Sequence of chain A:
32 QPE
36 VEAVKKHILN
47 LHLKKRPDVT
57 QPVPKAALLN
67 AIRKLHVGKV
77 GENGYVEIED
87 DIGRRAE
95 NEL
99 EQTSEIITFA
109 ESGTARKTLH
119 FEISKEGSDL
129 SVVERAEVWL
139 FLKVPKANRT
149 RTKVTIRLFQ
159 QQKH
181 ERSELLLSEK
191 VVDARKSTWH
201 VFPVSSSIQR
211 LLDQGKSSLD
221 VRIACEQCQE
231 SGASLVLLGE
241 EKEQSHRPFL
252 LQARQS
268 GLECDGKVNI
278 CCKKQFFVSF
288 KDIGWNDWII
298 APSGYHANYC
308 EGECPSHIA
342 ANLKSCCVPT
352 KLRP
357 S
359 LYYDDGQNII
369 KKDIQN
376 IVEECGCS

Sequence of chain B:
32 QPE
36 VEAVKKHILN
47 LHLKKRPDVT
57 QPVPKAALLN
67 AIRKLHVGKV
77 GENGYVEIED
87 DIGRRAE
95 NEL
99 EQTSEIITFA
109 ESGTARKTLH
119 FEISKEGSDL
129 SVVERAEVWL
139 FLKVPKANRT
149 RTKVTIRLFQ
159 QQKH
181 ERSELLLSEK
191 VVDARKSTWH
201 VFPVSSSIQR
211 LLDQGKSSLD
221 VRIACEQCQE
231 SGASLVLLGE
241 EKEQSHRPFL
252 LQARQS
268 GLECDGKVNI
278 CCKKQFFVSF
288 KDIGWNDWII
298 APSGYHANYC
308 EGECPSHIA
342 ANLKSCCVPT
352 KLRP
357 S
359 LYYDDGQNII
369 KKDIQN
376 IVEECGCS

This data describes a binding interaction between two proteins.

Interface contacts:
Residue E99 in chain B interacts with residue D371 in chain A (closest heavy-atom distance 3.2 Å).
Residue A67 in chain B is in contact with residue F107 in chain A (closest heavy-atom distance 3.5 Å).
Residue S122 in chain B interacts with residue N366 in chain A (closest heavy-atom distance 3.0 Å).
Residue K370 in chain B contacts residue E124 in chain A (closest heavy-atom distance 3.6 Å).
Residue S245 in chain B contacts residue N66 in chain A (closest heavy-atom distance 3.3 Å).
Residue P60 in chain B is in contact with residue R247 in chain A (closest heavy-atom distance 3.5 Å).
Residue W199 in chain B is in contact with residue K70 in chain A (closest heavy-atom distance 3.1 Å).
Residue N366 in chain B is in contact with residue I105 in chain A (closest heavy-atom distance 3.2 Å).
Residue F107 in chain B contacts residue A67 in chain A (closest heavy-atom distance 3.5 Å).
Residue I105 in chain B is in contact with residue Q365 in chain A (closest heavy-atom distance 3.3 Å).
Residue K369 in chain B contacts residue E103 in chain A (closest heavy-atom distance 2.8 Å).
Residue W137 in chain B is in contact with residue L71 in chain A (closest heavy-atom distance 3.3 Å).
Residue V349 in chain B interacts with residue V349 in chain A (closest heavy-atom distance 3.5 Å).
Residue I368 in chain B contacts residue E124 in chain A (closest heavy-atom distance 3.6 Å).
Residue I88 in chain B interacts with residue N95 in chain A (closest heavy-atom distance 3.5 Å).
Residue D371 in chain B contacts residue E99 in chain A (closest heavy-atom distance 3.2 Å).
Residue Q365 in chain B interacts with residue I105 in chain A (closest heavy-atom distance 3.3 Å).
Residue K352 in chain B contacts residue Q373 in chain A (closest heavy-atom distance 3.5 Å).
Residue E103 in chain B interacts with residue V73 in chain A (closest heavy-atom distance 3.3 Å).
Residue I367 in chain B interacts with residue I105 in chain A (closest heavy-atom distance 2.7 Å).
Residue Q373 in chain B is in contact with residue K352 in chain A (closest heavy-atom distance 3.5 Å).
Residue I105 in chain B is in contact with residue I367 in chain A (closest heavy-atom distance 2.7 Å).
Residue E99 in chain B contacts residue Q373 in chain A (closest heavy-atom distance 2.9 Å).
Residue E120 in chain B contacts residue N366 in chain A (closest heavy-atom distance 2.7 Å).
Residue L71 in chain B interacts with residue W137 in chain A (closest heavy-atom distance 3.3 Å).
Residue E310 in chain B contacts residue N343 in chain A (closest heavy-atom distance 3.2 Å).
Residue Q244 in chain B interacts with residue A63 in chain A (closest heavy-atom distance 3.1 Å).
Residue N95 in chain B contacts residue I88 in chain A (closest heavy-atom distance 3.5 Å).
Residue T106 in chain B is in contact with residue Q365 in chain A (closest heavy-atom distance 3.4 Å).
Residue Q365 in chain B interacts with residue T106 in chain A (closest heavy-atom distance 3.4 Å).
Residue E103 in chain B contacts residue K369 in chain A (closest heavy-atom distance 2.8 Å).
Residue N374 in chain B is in contact with residue T351 in chain A (closest heavy-atom distance 2.6 Å).
Residue N66 in chain B contacts residue W199 in chain A (closest heavy-atom distance 3.1 Å).
Residue G309 in chain B contacts residue N343 in chain A (closest heavy-atom distance 3.2 Å).
Residue E103 in chain B interacts with residue I368 in chain A (closest heavy-atom distance 3.3 Å).
Residue N343 in chain B contacts residue G309 in chain A (closest heavy-atom distance 3.2 Å).
Residue N343 in chain B is in contact with residue E310 in chain A (closest heavy-atom distance 3.2 Å).
Residue I105 in chain B is in contact with residue N366 in chain A (closest heavy-atom distance 3.2 Å).
Residue A63 in chain B contacts residue Q244 in chain A (closest heavy-atom distance 3.1 Å).
Residue S122 in chain B contacts residue D362 in chain A (closest heavy-atom distance 2.1 Å).
Residue N366 in chain B contacts residue T106 in chain A (closest heavy-atom distance 2.7 Å).
Residue T351 in chain B is in contact with residue N374 in chain A (closest heavy-atom distance 2.6 Å).
Residue F107 in chain B interacts with residue Q365 in chain A (closest heavy-atom distance 3.0 Å).
Residue D362 in chain B contacts residue S122 in chain A (closest heavy-atom distance 2.1 Å).
Residue E124 in chain B is in contact with residue I368 in chain A (closest heavy-atom distance 3.6 Å).
Residue I367 in chain B contacts residue I104 in chain A (closest heavy-atom distance 3.4 Å).
Residue Q373 in chain B contacts residue E99 in chain A (closest heavy-atom distance 2.9 Å).
Residue C347 in chain B is in contact with residue C347 in chain A (closest heavy-atom distance 2.0 Å).
Residue E124 in chain B is in contact with residue K370 in chain A (closest heavy-atom distance 3.6 Å).
Residue I368 in chain B interacts with residue E103 in chain A (closest heavy-atom distance 3.3 Å).
Residue I104 in chain B is in contact with residue I367 in chain A (closest heavy-atom distance 3.4 Å).
Residue N366 in chain B is in contact with residue E120 in chain A (closest heavy-atom distance 2.7 Å).
Residue Q365 in chain B is in contact with residue F107 in chain A (closest heavy-atom distance 3.0 Å).
Residue W199 in chain B contacts residue N66 in chain A (closest heavy-atom distance 3.1 Å).
Residue K70 in chain B is in contact with residue W199 in chain A (closest heavy-atom distance 3.1 Å).
Residue T106 in chain B contacts residue N366 in chain A (closest heavy-atom distance 2.7 Å).
Residue V73 in chain B contacts residue E103 in chain A (closest heavy-atom distance 3.3 Å).
Residue N66 in chain B interacts with residue S245 in chain A (closest heavy-atom distance 3.3 Å).
Residue N366 in chain B contacts residue S122 in chain A (closest heavy-atom distance 3.0 Å).
Residue R247 in chain B contacts residue P60 in chain A (closest heavy-atom distance 3.5 Å).